Interface contacts:
Residue N62 in the first protein is in contact with residue R52 in the second protein (closest heavy-atom distance 3.6 Å).
Residue G76 in the first protein is in contact with residue M63 in the second protein (closest heavy-atom distance 4.2 Å).
Residue L44 in the first protein interacts with residue I32 in the second protein (closest heavy-atom distance 4.0 Å).
Residue L27 in the first protein contacts residue Q13 in the second protein (closest heavy-atom distance 3.6 Å).
Residue D17 in the first protein contacts residue R3 in the second protein (closest heavy-atom distance 2.7 Å).
Residue I61 in the first protein interacts with residue N49 in the second protein (closest heavy-atom distance 3.5 Å).
Residue S19 in the first protein interacts with residue M7 in the second protein (closest heavy-atom distance 3.2 Å).
Residue L44 in the first protein interacts with residue E31 in the second protein (closest heavy-atom distance 4.2 Å).
Residue K66 in the first protein contacts residue R52 in the second protein (closest heavy-atom distance 3.3 Å).
Residue T23 in the first protein is in contact with residue L11 in the second protein (closest heavy-atom distance 3.6 Å).
Residue I38 in the first protein contacts residue M24 in the second protein (closest heavy-atom distance 3.4 Å).
Residue T40 in the first protein contacts residue M28 in the second protein (closest heavy-atom distance 3.9 Å).
Residue G37 in the first protein contacts residue M28 in the second protein (closest heavy-atom distance 4.1 Å).
Residue L44 in the first protein interacts with residue Q35 in the second protein (closest heavy-atom distance 3.0 Å).
Residue E55 in the first protein is in contact with residue R41 in the second protein (closest heavy-atom distance 3.5 Å).
Residue L20 in the first protein interacts with residue N10 in the second protein (closest heavy-atom distance 4.2 Å).
Residue L51 in the first protein is in contact with residue I39 in the second protein (closest heavy-atom distance 4.0 Å).
Residue T23 in the first protein is in contact with residue M7 in the second protein (closest heavy-atom distance 3.6 Å).
Residue L44 in the first protein contacts residue M28 in the second protein (closest heavy-atom distance 4.1 Å).
Residue V30 in the first protein is in contact with residue I17 in the second protein (closest heavy-atom distance 3.5 Å).
Residue L75 in the first protein interacts with residue M63 in the second protein (closest heavy-atom distance 3.5 Å).
Residue E55 in the first protein contacts residue K45 in the second protein (closest heavy-atom distance 3.8 Å).
Residue K34 in the first protein interacts with residue L21 in the second protein (closest heavy-atom distance 3.8 Å).
Residue M65 in the first protein contacts residue I53 in the second protein (closest heavy-atom distance 3.9 Å).
Residue L51 in the first protein is in contact with residue Q38 in the second protein (closest heavy-atom distance 3.9 Å).
Residue R24 in the first protein is in contact with residue N10 in the second protein (closest heavy-atom distance 3.5 Å).
Residue D52 in the first protein interacts with residue Q38 in the second protein (closest heavy-atom distance 2.8 Å).
Residue K34 in the first protein is in contact with residue N20 in the second protein (closest heavy-atom distance 3.7 Å).
Residue L72 in the first protein is in contact with residue A60 in the second protein (closest heavy-atom distance 3.9 Å).
Residue T23 in the first protein is in contact with residue N10 in the second protein (closest heavy-atom distance 3.1 Å).
Residue E31 in the first protein is in contact with residue I17 in the second protein (closest heavy-atom distance 3.3 Å).
Residue M65 in the first protein is in contact with residue R52 in the second protein (closest heavy-atom distance 3.3 Å).
Residue E69 in the first protein contacts residue R52 in the second protein (closest heavy-atom distance 2.9 Å).
Residue L51 in the first protein interacts with residue Q35 in the second protein (closest heavy-atom distance 3.9 Å).
Residue L41 in the first protein contacts residue M28 in the second protein (closest heavy-atom distance 4.0 Å).
Residue E55 in the first protein contacts residue Q38 in the second protein (closest heavy-atom distance 3.5 Å).
Residue L20 in the first protein interacts with residue M7 in the second protein (closest heavy-atom distance 3.5 Å).
Residue L27 in the first protein contacts residue I17 in the second protein (closest heavy-atom distance 3.7 Å).
Residue N62 in the first protein contacts residue N49 in the second protein (closest heavy-atom distance 3.4 Å).
Residue K73 in the first protein interacts with residue R59 in the second protein (closest heavy-atom distance 3.3 Å).
Residue L20 in the first protein is in contact with residue R3 in the second protein (closest heavy-atom distance 4.1 Å).
Residue M58 in the first protein is in contact with residue K45 in the second protein (closest heavy-atom distance 4.3 Å).
Residue E55 in the first protein interacts with residue I42 in the second protein (closest heavy-atom distance 3.5 Å).
Residue G37 in the first protein contacts residue M24 in the second protein (closest heavy-atom distance 3.4 Å).
Residue S33 in the first protein interacts with residue L21 in the second protein (closest heavy-atom distance 4.0 Å).
Residue G48 in the first protein is in contact with residue Q35 in the second protein (closest heavy-atom distance 3.9 Å).
Residue M58 in the first protein contacts residue A46 in the second protein (closest heavy-atom distance 3.9 Å).
Residue N59 in the first protein interacts with residue K45 in the second protein (closest heavy-atom distance 2.9 Å).
Residue L27 in the first protein is in contact with residue V14 in the second protein (closest heavy-atom distance 4.0 Å).
Residue R24 in the first protein contacts residue E6 in the second protein (closest heavy-atom distance 2.8 Å).
Residue K34 in the first protein contacts residue M24 in the second protein (closest heavy-atom distance 3.7 Å).
Residue L72 in the first protein interacts with residue A56 in the second protein (closest heavy-atom distance 3.6 Å).
Residue M58 in the first protein contacts residue N49 in the second protein (closest heavy-atom distance 3.1 Å).
Residue L41 in the first protein contacts residue M24 in the second protein (closest heavy-atom distance 4.2 Å).
Residue V30 in the first protein is in contact with residue I18 in the second protein (closest heavy-atom distance 4.1 Å).
Residue M65 in the first protein is in contact with residue A56 in the second protein (closest heavy-atom distance 3.6 Å).
Residue M26 in the first protein contacts residue V14 in the second protein (closest heavy-atom distance 4.1 Å).
Residue V54 in the first protein contacts residue I42 in the second protein (closest heavy-atom distance 3.8 Å).
Residue L20 in the first protein interacts with residue E6 in the second protein (closest heavy-atom distance 3.7 Å).
Residue A16 in the first protein contacts residue M7 in the second protein (closest heavy-atom distance 3.2 Å).

Sequence of the first protein:
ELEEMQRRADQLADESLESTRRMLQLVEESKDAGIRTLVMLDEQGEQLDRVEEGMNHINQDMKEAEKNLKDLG

This data describes a binding interaction between two proteins.

Sequence of the second protein:
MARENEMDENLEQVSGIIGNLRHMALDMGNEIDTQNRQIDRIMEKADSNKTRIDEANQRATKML